These two protein chains interact to form a complex.

Sequence of the first protein:
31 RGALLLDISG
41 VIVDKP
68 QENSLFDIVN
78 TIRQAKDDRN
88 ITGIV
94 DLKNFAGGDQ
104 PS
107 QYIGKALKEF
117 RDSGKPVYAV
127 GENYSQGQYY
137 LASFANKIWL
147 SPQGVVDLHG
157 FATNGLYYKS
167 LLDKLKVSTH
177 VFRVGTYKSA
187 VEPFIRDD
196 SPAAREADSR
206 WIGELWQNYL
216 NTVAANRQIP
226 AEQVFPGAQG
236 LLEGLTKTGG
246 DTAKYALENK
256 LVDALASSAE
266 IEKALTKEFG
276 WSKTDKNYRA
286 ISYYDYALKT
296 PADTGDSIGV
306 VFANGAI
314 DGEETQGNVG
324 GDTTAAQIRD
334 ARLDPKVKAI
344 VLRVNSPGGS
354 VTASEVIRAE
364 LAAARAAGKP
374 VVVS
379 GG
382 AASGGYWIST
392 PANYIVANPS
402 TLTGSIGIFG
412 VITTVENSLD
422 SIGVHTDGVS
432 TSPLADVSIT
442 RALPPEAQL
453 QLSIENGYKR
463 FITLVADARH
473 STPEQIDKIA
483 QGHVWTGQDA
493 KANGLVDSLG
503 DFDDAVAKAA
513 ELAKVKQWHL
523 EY

Sequence of the second protein:
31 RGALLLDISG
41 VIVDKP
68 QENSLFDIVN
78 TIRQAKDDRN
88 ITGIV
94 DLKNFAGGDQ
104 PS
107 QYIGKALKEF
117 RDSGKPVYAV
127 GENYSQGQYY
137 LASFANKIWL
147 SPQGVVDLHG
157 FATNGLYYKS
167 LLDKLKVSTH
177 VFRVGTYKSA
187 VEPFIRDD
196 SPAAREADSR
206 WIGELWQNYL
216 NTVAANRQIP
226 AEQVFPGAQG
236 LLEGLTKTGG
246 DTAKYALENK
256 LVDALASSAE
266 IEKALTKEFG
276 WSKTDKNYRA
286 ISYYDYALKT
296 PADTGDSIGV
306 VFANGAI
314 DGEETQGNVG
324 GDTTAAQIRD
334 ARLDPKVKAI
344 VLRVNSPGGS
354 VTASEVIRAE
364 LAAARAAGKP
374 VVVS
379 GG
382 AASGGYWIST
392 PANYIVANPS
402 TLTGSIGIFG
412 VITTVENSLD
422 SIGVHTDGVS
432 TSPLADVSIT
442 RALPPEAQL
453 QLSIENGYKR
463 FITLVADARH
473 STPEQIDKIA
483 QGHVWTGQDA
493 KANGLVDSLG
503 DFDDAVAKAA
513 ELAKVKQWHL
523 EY

Residue-level contacts at the interface:
Residue I423 in the first protein interacts with residue K170 in the second protein (closest heavy-atom distance 3.8 Å).
Residue R332 in the first protein contacts residue E267 in the second protein (closest heavy-atom distance 2.7 Å).
Residue R335 in the first protein contacts residue E267 in the second protein (closest heavy-atom distance 4.1 Å).
Residue R332 in the first protein interacts with residue K281 in the second protein (closest heavy-atom distance 2.7 Å).
Residue D428 in the first protein contacts residue Y163 in the second protein (closest heavy-atom distance 3.7 Å).
Residue A436 in the first protein interacts with residue F157 in the second protein (closest heavy-atom distance 3.7 Å).
Residue S433 in the first protein is in contact with residue F230 in the second protein (closest heavy-atom distance 3.6 Å).
Residue S422 in the first protein is in contact with residue K170 in the second protein (closest heavy-atom distance 3.9 Å).
Residue V425 in the first protein contacts residue L162 in the second protein (closest heavy-atom distance 3.3 Å).
Residue L435 in the first protein is in contact with residue L236 in the second protein (closest heavy-atom distance 3.9 Å).
Residue G424 in the first protein interacts with residue K170 in the second protein (closest heavy-atom distance 3.7 Å).
Residue A436 in the first protein interacts with residue A158 in the second protein (closest heavy-atom distance 3.5 Å).
Residue V425 in the first protein interacts with residue L167 in the second protein (closest heavy-atom distance 3.8 Å).
Residue S439 in the first protein is in contact with residue N160 in the second protein (closest heavy-atom distance 4.0 Å).
Residue T427 in the first protein is in contact with residue L162 in the second protein (closest heavy-atom distance 4.0 Å).
Residue D325 in the first protein is in contact with residue K96 in the second protein (closest heavy-atom distance 3.6 Å).
Residue L336 in the first protein interacts with residue K281 in the second protein (closest heavy-atom distance 3.6 Å).
Residue L435 in the first protein contacts residue H155 in the second protein (closest heavy-atom distance 3.5 Å).
Residue I423 in the first protein interacts with residue L167 in the second protein (closest heavy-atom distance 3.2 Å).
Residue T432 in the first protein contacts residue F157 in the second protein (closest heavy-atom distance 2.8 Å).
Residue A436 in the first protein contacts residue H155 in the second protein (closest heavy-atom distance 3.5 Å).
Residue H426 in the first protein interacts with residue S166 in the second protein (closest heavy-atom distance 4.1 Å).
Residue D428 in the first protein interacts with residue N160 in the second protein (closest heavy-atom distance 3.4 Å).
Residue T427 in the first protein is in contact with residue G161 in the second protein (closest heavy-atom distance 3.2 Å).
Residue D428 in the first protein contacts residue R200 in the second protein (closest heavy-atom distance 3.1 Å).
Residue R442 in the first protein contacts residue N160 in the second protein (closest heavy-atom distance 3.3 Å).
Residue H426 in the first protein is in contact with residue Y163 in the second protein (closest heavy-atom distance 2.7 Å).
Residue D428 in the first protein contacts residue G161 in the second protein (closest heavy-atom distance 2.7 Å).
Residue L435 in the first protein contacts residue A233 in the second protein (closest heavy-atom distance 3.9 Å).
Residue T432 in the first protein is in contact with residue G156 in the second protein (closest heavy-atom distance 3.4 Å).
Residue S433 in the first protein interacts with residue H155 in the second protein (closest heavy-atom distance 3.1 Å).
Residue G424 in the first protein is in contact with residue L167 in the second protein (closest heavy-atom distance 3.1 Å).
Residue V430 in the first protein is in contact with residue I207 in the second protein (closest heavy-atom distance 3.8 Å).
Residue V425 in the first protein interacts with residue Y163 in the second protein (closest heavy-atom distance 3.6 Å).
Residue G429 in the first protein interacts with residue T159 in the second protein (closest heavy-atom distance 2.8 Å).
Residue E447 in the first protein is in contact with residue A233 in the second protein (closest heavy-atom distance 4.0 Å).
Residue A436 in the first protein interacts with residue G156 in the second protein (closest heavy-atom distance 3.6 Å).
Residue H426 in the first protein is in contact with residue L162 in the second protein (closest heavy-atom distance 3.3 Å).
Residue D428 in the first protein interacts with residue D194 in the second protein (closest heavy-atom distance 3.5 Å).
Residue T427 in the first protein is in contact with residue N160 in the second protein (closest heavy-atom distance 3.4 Å).
Residue T432 in the first protein is in contact with residue W211 in the second protein (closest heavy-atom distance 3.5 Å).
Residue G429 in the first protein contacts residue N160 in the second protein (closest heavy-atom distance 4.0 Å).
Residue G424 in the first protein contacts residue S166 in the second protein (closest heavy-atom distance 3.1 Å).
Residue N458 in the first protein contacts residue Q149 in the second protein (closest heavy-atom distance 3.6 Å).
Residue S431 in the first protein contacts residue F157 in the second protein (closest heavy-atom distance 3.4 Å).
Residue V430 in the first protein interacts with residue T159 in the second protein (closest heavy-atom distance 2.9 Å).
Residue L454 in the first protein interacts with residue G245 in the second protein (closest heavy-atom distance 3.7 Å).
Residue G429 in the first protein is in contact with residue R200 in the second protein (closest heavy-atom distance 3.4 Å).
Residue N458 in the first protein interacts with residue G245 in the second protein (closest heavy-atom distance 3.0 Å).
Residue R462 in the first protein contacts residue Q149 in the second protein (closest heavy-atom distance 3.6 Å).
Residue S431 in the first protein is in contact with residue A158 in the second protein (closest heavy-atom distance 3.7 Å).
Residue R332 in the first protein interacts with residue W276 in the second protein (closest heavy-atom distance 4.1 Å).
Residue H426 in the first protein contacts residue G161 in the second protein (closest heavy-atom distance 4.0 Å).
Residue V430 in the first protein contacts residue D203 in the second protein (closest heavy-atom distance 3.9 Å).
Residue V430 in the first protein is in contact with residue A158 in the second protein (closest heavy-atom distance 3.5 Å).
Residue T432 in the first protein contacts residue I207 in the second protein (closest heavy-atom distance 4.0 Å).
Residue V430 in the first protein contacts residue S204 in the second protein (closest heavy-atom distance 3.5 Å).
Residue R332 in the first protein contacts residue N282 in the second protein (closest heavy-atom distance 3.3 Å).
Residue N458 in the first protein interacts with residue G244 in the second protein (closest heavy-atom distance 3.0 Å).
Residue H426 in the first protein is in contact with residue D193 in the second protein (closest heavy-atom distance 3.1 Å).